Sequence of the first protein:
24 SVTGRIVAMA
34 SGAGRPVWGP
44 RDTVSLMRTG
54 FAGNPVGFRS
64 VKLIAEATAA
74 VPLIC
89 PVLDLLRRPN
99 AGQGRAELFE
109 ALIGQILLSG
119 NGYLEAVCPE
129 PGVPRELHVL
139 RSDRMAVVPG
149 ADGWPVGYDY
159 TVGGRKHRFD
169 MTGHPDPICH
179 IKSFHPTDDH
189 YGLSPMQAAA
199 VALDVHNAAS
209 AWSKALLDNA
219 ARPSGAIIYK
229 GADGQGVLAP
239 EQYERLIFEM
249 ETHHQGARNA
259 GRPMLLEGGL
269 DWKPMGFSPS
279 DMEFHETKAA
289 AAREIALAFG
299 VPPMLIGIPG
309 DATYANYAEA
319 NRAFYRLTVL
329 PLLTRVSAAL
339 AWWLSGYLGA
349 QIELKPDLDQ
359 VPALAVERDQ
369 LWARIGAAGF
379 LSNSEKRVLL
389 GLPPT

The following describes two proteins that form a bound complex.

Residue-level contacts at the interface:
Residue E265 in the first protein is in contact with residue L236 in the second protein (closest heavy-atom distance 3.4 Å).
Residue P261 in the first protein is in contact with residue A224 in the second protein (closest heavy-atom distance 3.3 Å).
Residue L264 in the first protein is in contact with residue I226 in the second protein (closest heavy-atom distance 3.4 Å).
Residue R385 in the first protein contacts residue L379 in the second protein (closest heavy-atom distance 3.4 Å).
Residue D367 in the first protein contacts residue R372 in the second protein (closest heavy-atom distance 3.3 Å).
Residue G254 in the first protein interacts with residue A218 in the second protein (closest heavy-atom distance 3.2 Å).
Residue G308 in the first protein contacts residue D309 in the second protein (closest heavy-atom distance 3.0 Å).
Residue G266 in the first protein interacts with residue Y227 in the second protein (closest heavy-atom distance 3.2 Å).
Residue P58 in the first protein is in contact with residue L295 in the second protein (closest heavy-atom distance 3.4 Å).
Residue F54 in the first protein is in contact with residue L191 in the second protein (closest heavy-atom distance 3.5 Å).
Residue G56 in the first protein is in contact with residue A196 in the second protein (closest heavy-atom distance 3.1 Å).
Residue D279 in the first protein contacts residue H283 in the second protein (closest heavy-atom distance 2.5 Å).
Residue Q113 in the first protein is in contact with residue P184 in the second protein (closest heavy-atom distance 3.5 Å).
Residue R220 in the first protein interacts with residue L214 in the second protein (closest heavy-atom distance 3.3 Å).
Residue R142 in the first protein is in contact with residue V30 in the second protein (closest heavy-atom distance 3.4 Å).
Residue Y158 in the first protein contacts residue T26 in the second protein (closest heavy-atom distance 3.1 Å).
Residue R385 in the first protein interacts with residue E383 in the second protein (closest heavy-atom distance 3.2 Å).
Residue M50 in the first protein interacts with residue T185 in the second protein (closest heavy-atom distance 3.4 Å).
Residue D269 in the first protein contacts residue K271 in the second protein (closest heavy-atom distance 3.2 Å).
Residue R96 in the first protein contacts residue W340 in the second protein (closest heavy-atom distance 3.4 Å).
Residue S208 in the first protein interacts with residue V199 in the second protein (closest heavy-atom distance 3.4 Å).
Residue N381 in the first protein is in contact with residue F378 in the second protein (closest heavy-atom distance 3.0 Å).
Residue R142 in the first protein contacts residue D187 in the second protein (closest heavy-atom distance 2.9 Å).
Residue E265 in the first protein is in contact with residue Y227 in the second protein (closest heavy-atom distance 3.4 Å).
Residue E123 in the first protein contacts residue V25 in the second protein (closest heavy-atom distance 3.3 Å).
Residue H136 in the first protein interacts with residue S24 in the second protein (closest heavy-atom distance 2.8 Å).
Residue W270 in the first protein interacts with residue M273 in the second protein (closest heavy-atom distance 3.3 Å).
Residue W270 in the first protein is in contact with residue A219 in the second protein (closest heavy-atom distance 3.2 Å).
Residue D279 in the first protein is in contact with residue F282 in the second protein (closest heavy-atom distance 3.1 Å).
Residue R139 in the first protein is in contact with residue T185 in the second protein (closest heavy-atom distance 2.3 Å).
Residue G259 in the first protein is in contact with residue S222 in the second protein (closest heavy-atom distance 3.1 Å).
Residue W370 in the first protein interacts with residue R372 in the second protein (closest heavy-atom distance 3.3 Å).
Residue P58 in the first protein contacts residue A196 in the second protein (closest heavy-atom distance 3.4 Å).
Residue E108 in the first protein contacts residue R333 in the second protein (closest heavy-atom distance 3.4 Å).
Residue A230 in the first protein interacts with residue Q233 in the second protein (closest heavy-atom distance 3.4 Å).
Residue A255 in the first protein interacts with residue L215 in the second protein (closest heavy-atom distance 3.0 Å).
Residue E123 in the first protein interacts with residue T26 in the second protein (closest heavy-atom distance 3.3 Å).
Residue P261 in the first protein is in contact with residue G223 in the second protein (closest heavy-atom distance 2.8 Å).
Residue Y315 in the first protein interacts with residue L325 in the second protein (closest heavy-atom distance 3.3 Å).
Residue N314 in the first protein contacts residue E317 in the second protein (closest heavy-atom distance 3.2 Å).
Residue Y315 in the first protein is in contact with residue R320 in the second protein (closest heavy-atom distance 3.3 Å).
Residue D367 in the first protein is in contact with residue Q368 in the second protein (closest heavy-atom distance 2.8 Å).
Residue M302 in the first protein is in contact with residue T311 in the second protein (closest heavy-atom distance 3.4 Å).
Residue L264 in the first protein contacts residue I225 in the second protein (closest heavy-atom distance 3.2 Å).
Residue L264 in the first protein interacts with residue Y227 in the second protein (closest heavy-atom distance 3.0 Å).
Residue M302 in the first protein interacts with residue Y312 in the second protein (closest heavy-atom distance 3.5 Å).
Residue H204 in the first protein is in contact with residue E292 in the second protein (closest heavy-atom distance 3.3 Å).
Residue R260 in the first protein contacts residue P221 in the second protein (closest heavy-atom distance 3.3 Å).
Residue G259 in the first protein is in contact with residue R220 in the second protein (closest heavy-atom distance 2.9 Å).
Residue P307 in the first protein is in contact with residue D309 in the second protein (closest heavy-atom distance 3.4 Å).
Residue R62 in the first protein is in contact with residue L325 in the second protein (closest heavy-atom distance 3.0 Å).
Residue M262 in the first protein contacts residue A224 in the second protein (closest heavy-atom distance 3.3 Å).
Residue Q253 in the first protein interacts with residue A218 in the second protein (closest heavy-atom distance 3.3 Å).
Residue S222 in the first protein interacts with residue A218 in the second protein (closest heavy-atom distance 3.4 Å).
Residue P261 in the first protein interacts with residue Q253 in the second protein (closest heavy-atom distance 3.3 Å).
Residue S278 in the first protein interacts with residue M280 in the second protein (closest heavy-atom distance 2.7 Å).
Residue H165 in the first protein contacts residue V25 in the second protein (closest heavy-atom distance 3.4 Å).
Residue D279 in the first protein contacts residue M280 in the second protein (closest heavy-atom distance 3.1 Å).
Residue P360 in the first protein is in contact with residue R324 in the second protein (closest heavy-atom distance 3.3 Å).
Residue S222 in the first protein contacts residue A219 in the second protein (closest heavy-atom distance 3.0 Å).

Sequence of the second protein:
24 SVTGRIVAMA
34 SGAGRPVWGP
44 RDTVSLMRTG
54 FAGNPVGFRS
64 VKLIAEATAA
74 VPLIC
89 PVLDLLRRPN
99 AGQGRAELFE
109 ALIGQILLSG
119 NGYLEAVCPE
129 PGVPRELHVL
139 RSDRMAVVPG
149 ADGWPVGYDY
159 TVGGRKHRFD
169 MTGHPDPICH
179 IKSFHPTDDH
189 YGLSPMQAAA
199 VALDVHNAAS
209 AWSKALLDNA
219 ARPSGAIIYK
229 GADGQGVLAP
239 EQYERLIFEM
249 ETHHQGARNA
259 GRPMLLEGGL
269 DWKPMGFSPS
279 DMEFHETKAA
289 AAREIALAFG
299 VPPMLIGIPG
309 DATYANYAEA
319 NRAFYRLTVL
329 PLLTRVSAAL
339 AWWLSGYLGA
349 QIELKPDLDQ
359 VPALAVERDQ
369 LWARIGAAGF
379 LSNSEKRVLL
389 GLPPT